Sequence of the first protein:
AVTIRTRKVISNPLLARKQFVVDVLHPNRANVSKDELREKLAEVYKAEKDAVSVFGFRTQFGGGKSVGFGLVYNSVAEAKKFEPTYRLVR

Sequence of the second protein:
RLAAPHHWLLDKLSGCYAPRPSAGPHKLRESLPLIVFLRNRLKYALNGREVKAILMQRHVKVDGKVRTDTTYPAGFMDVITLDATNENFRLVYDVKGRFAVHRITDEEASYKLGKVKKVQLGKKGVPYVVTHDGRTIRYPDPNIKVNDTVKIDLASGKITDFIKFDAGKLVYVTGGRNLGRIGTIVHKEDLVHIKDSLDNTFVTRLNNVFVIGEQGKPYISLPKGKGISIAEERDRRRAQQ

Residue-level contacts at the interface:
Residue A94 in the second protein contacts residue P16 in the first protein (closest heavy-atom distance 4.7 Å).
Residue Q259 in the second protein interacts with residue I13 in the first protein (closest heavy-atom distance 4.7 Å).

The following describes two proteins that form a bound complex.